These two protein chains interact to form a complex.

Sequence of protein 2:
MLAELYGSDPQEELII

Contacts between the two chains:
Residue L64 in protein 1 contacts residue I16 in protein 2 (closest heavy-atom distance 4.7 Å).
Residue V27 in protein 1 interacts with residue L14 in protein 2 (closest heavy-atom distance 2.6 Å).
Residue K33 in protein 1 interacts with residue D9 in protein 2 (closest heavy-atom distance 2.6 Å).
Residue V27 in protein 1 contacts residue E12 in protein 2 (closest heavy-atom distance 4.4 Å).
Residue S26 in protein 1 contacts residue I16 in protein 2 (closest heavy-atom distance 4.8 Å).
Residue K28 in protein 1 interacts with residue Q11 in protein 2 (closest heavy-atom distance 4.5 Å).
Residue A21 in protein 1 is in contact with residue I16 in protein 2 (closest heavy-atom distance 3.8 Å).
Residue V27 in protein 1 interacts with residue E13 in protein 2 (closest heavy-atom distance 3.3 Å).
Residue M81 in protein 1 interacts with residue L14 in protein 2 (closest heavy-atom distance 3.8 Å).
Residue Q78 in protein 1 interacts with residue E12 in protein 2 (closest heavy-atom distance 3.5 Å).
Residue M81 in protein 1 contacts residue E13 in protein 2 (closest heavy-atom distance 4.0 Å).
Residue S26 in protein 1 contacts residue L14 in protein 2 (closest heavy-atom distance 3.6 Å).
Residue M88 in protein 1 contacts residue I16 in protein 2 (closest heavy-atom distance 3.7 Å).
Residue L23 in protein 1 contacts residue I16 in protein 2 (closest heavy-atom distance 3.0 Å).
Residue K33 in protein 1 contacts residue Y6 in protein 2 (closest heavy-atom distance 3.3 Å).
Residue S26 in protein 1 interacts with residue I15 in protein 2 (closest heavy-atom distance 3.5 Å).
Residue L84 in protein 1 is in contact with residue I16 in protein 2 (closest heavy-atom distance 4.6 Å).
Residue I47 in protein 1 contacts residue I15 in protein 2 (closest heavy-atom distance 3.7 Å).
Residue K28 in protein 1 contacts residue E12 in protein 2 (closest heavy-atom distance 3.1 Å).
Residue R31 in protein 1 contacts residue E12 in protein 2 (closest heavy-atom distance 2.6 Å).
Residue K44 in protein 1 interacts with residue E13 in protein 2 (closest heavy-atom distance 2.9 Å).
Residue G22 in protein 1 interacts with residue I16 in protein 2 (closest heavy-atom distance 2.7 Å).
Residue V27 in protein 1 interacts with residue I16 in protein 2 (closest heavy-atom distance 4.7 Å).
Residue V25 in protein 1 is in contact with residue I16 in protein 2 (closest heavy-atom distance 2.8 Å).
Residue K28 in protein 1 is in contact with residue E13 in protein 2 (closest heavy-atom distance 3.8 Å).
Residue K28 in protein 1 contacts residue L14 in protein 2 (closest heavy-atom distance 4.5 Å).
Residue V25 in protein 1 contacts residue I15 in protein 2 (closest heavy-atom distance 3.4 Å).
Residue R85 in protein 1 contacts residue L14 in protein 2 (closest heavy-atom distance 4.0 Å).
Residue K33 in protein 1 is in contact with residue G7 in protein 2 (closest heavy-atom distance 3.9 Å).
Residue K33 in protein 1 contacts residue S8 in protein 2 (closest heavy-atom distance 4.6 Å).
Residue V27 in protein 1 contacts residue I15 in protein 2 (closest heavy-atom distance 4.7 Å).
Residue V25 in protein 1 interacts with residue L14 in protein 2 (closest heavy-atom distance 4.2 Å).
Residue G24 in protein 1 is in contact with residue I16 in protein 2 (closest heavy-atom distance 2.7 Å).
Residue M81 in protein 1 interacts with residue E12 in protein 2 (closest heavy-atom distance 3.2 Å).
Residue L100 in protein 1 interacts with residue I16 in protein 2 (closest heavy-atom distance 4.9 Å).
Residue G29 in protein 1 interacts with residue E12 in protein 2 (closest heavy-atom distance 3.1 Å).
Residue N77 in protein 1 interacts with residue E12 in protein 2 (closest heavy-atom distance 3.1 Å).

Sequence of protein 1:
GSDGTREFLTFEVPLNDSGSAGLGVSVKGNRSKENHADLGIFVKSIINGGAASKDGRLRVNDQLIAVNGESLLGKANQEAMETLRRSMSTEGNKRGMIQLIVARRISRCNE